Residue-level contacts at the interface:
Residue V418 in the second protein interacts with residue S20 in the first protein (closest heavy-atom distance 3.3 Å).
Residue P417 in the second protein contacts residue Q23 in the first protein (closest heavy-atom distance 3.3 Å).
Residue R537 in the second protein is in contact with residue P114 in the first protein (closest heavy-atom distance 3.7 Å).
Residue P542 in the second protein interacts with residue E121 in the first protein (closest heavy-atom distance 3.6 Å).
Residue P463 in the second protein interacts with residue W342 in the first protein (closest heavy-atom distance 3.2 Å).
Residue W576 in the second protein interacts with residue P177 in the first protein (closest heavy-atom distance 3.3 Å).
Residue W576 in the second protein is in contact with residue W122 in the first protein (closest heavy-atom distance 3.4 Å).
Residue Q387 in the second protein contacts residue Q29 in the first protein (closest heavy-atom distance 3.4 Å).
Residue Q419 in the second protein contacts residue Q338 in the first protein (closest heavy-atom distance 3.4 Å).
Residue P417 in the second protein contacts residue Q341 in the first protein (closest heavy-atom distance 3.7 Å).
Residue R537 in the second protein contacts residue H348 in the first protein (closest heavy-atom distance 3.2 Å).
Residue W576 in the second protein contacts residue F133 in the first protein (closest heavy-atom distance 3.7 Å).
Residue E466 in the second protein is in contact with residue P347 in the first protein (closest heavy-atom distance 3.7 Å).
Residue K544 in the second protein interacts with residue A124 in the first protein (closest heavy-atom distance 3.4 Å).
Residue P417 in the second protein contacts residue S20 in the first protein (closest heavy-atom distance 3.6 Å).
Residue Q387 in the second protein contacts residue R316 in the first protein (closest heavy-atom distance 3.6 Å).
Residue R541 in the second protein interacts with residue Y117 in the first protein (closest heavy-atom distance 3.6 Å).
Residue W576 in the second protein interacts with residue E175 in the first protein (closest heavy-atom distance 3.1 Å).
Residue A582 in the second protein contacts residue L258 in the first protein (closest heavy-atom distance 3.8 Å).
Residue R533 in the second protein is in contact with residue H348 in the first protein (closest heavy-atom distance 3.8 Å).
Residue V579 in the second protein contacts residue V134 in the first protein (closest heavy-atom distance 3.8 Å).
Residue V574 in the second protein contacts residue F172 in the first protein (closest heavy-atom distance 3.6 Å).
Residue Q419 in the second protein contacts residue T334 in the first protein (closest heavy-atom distance 3.7 Å).
Residue G415 in the second protein is in contact with residue Q23 in the first protein (closest heavy-atom distance 2.7 Å).
Residue S540 in the second protein interacts with residue T108 in the first protein (closest heavy-atom distance 3.3 Å).
Residue K544 in the second protein contacts residue E121 in the first protein (closest heavy-atom distance 3.4 Å).
Residue D391 in the second protein contacts residue Q22 in the first protein (closest heavy-atom distance 3.5 Å).
Residue T414 in the second protein contacts residue Q23 in the first protein (closest heavy-atom distance 3.3 Å).
Residue E416 in the second protein is in contact with residue Q341 in the first protein (closest heavy-atom distance 3.5 Å).
Residue R533 in the second protein contacts residue P347 in the first protein (closest heavy-atom distance 3.4 Å).
Residue W576 in the second protein is in contact with residue H137 in the first protein (closest heavy-atom distance 3.6 Å).
Residue P577 in the second protein interacts with residue A126 in the first protein (closest heavy-atom distance 3.7 Å).
Residue P577 in the second protein interacts with residue R127 in the first protein (closest heavy-atom distance 3.5 Å).
Residue T464 in the second protein is in contact with residue Q341 in the first protein (closest heavy-atom distance 3.3 Å).
Residue T464 in the second protein contacts residue W342 in the first protein (closest heavy-atom distance 3.3 Å).
Residue R413 in the second protein is in contact with residue Q23 in the first protein (closest heavy-atom distance 3.2 Å).
Residue Q420 in the second protein interacts with residue Y17 in the first protein (closest heavy-atom distance 2.4 Å).
Residue E416 in the second protein interacts with residue Q23 in the first protein (closest heavy-atom distance 3.6 Å).
Residue V418 in the second protein is in contact with residue Y17 in the first protein (closest heavy-atom distance 3.4 Å).
Residue K544 in the second protein is in contact with residue N120 in the first protein (closest heavy-atom distance 2.8 Å).
Residue D391 in the second protein contacts residue R316 in the first protein (closest heavy-atom distance 2.8 Å).
Residue R575 in the second protein is in contact with residue V123 in the first protein (closest heavy-atom distance 3.4 Å).
Residue W545 in the second protein interacts with residue N120 in the first protein (closest heavy-atom distance 3.5 Å).
Residue P463 in the second protein interacts with residue Q341 in the first protein (closest heavy-atom distance 3.4 Å).
Residue R537 in the second protein is in contact with residue S109 in the first protein (closest heavy-atom distance 3.1 Å).
Residue R575 in the second protein contacts residue P177 in the first protein (closest heavy-atom distance 3.6 Å).
Residue E466 in the second protein interacts with residue W342 in the first protein (closest heavy-atom distance 3.7 Å).
Residue Q420 in the second protein is in contact with residue V330 in the first protein (closest heavy-atom distance 3.4 Å).
Residue W576 in the second protein is in contact with residue A126 in the first protein (closest heavy-atom distance 3.7 Å).
Residue E548 in the second protein interacts with residue R127 in the first protein (closest heavy-atom distance 3.5 Å).
Residue R537 in the second protein contacts residue D112 in the first protein (closest heavy-atom distance 3.0 Å).
Residue R537 in the second protein interacts with residue F113 in the first protein (closest heavy-atom distance 3.7 Å).
Residue T464 in the second protein is in contact with residue N345 in the first protein (closest heavy-atom distance 3.7 Å).
Residue Q420 in the second protein is in contact with residue T334 in the first protein (closest heavy-atom distance 3.4 Å).
Residue E393 in the second protein is in contact with residue V2 in the first protein (closest heavy-atom distance 3.4 Å).
Residue P577 in the second protein interacts with residue F133 in the first protein (closest heavy-atom distance 3.5 Å).
Residue D578 in the second protein interacts with residue P177 in the first protein (closest heavy-atom distance 3.2 Å).
Residue N465 in the second protein is in contact with residue W342 in the first protein (closest heavy-atom distance 3.7 Å).
Residue W576 in the second protein is in contact with residue F172 in the first protein (closest heavy-atom distance 2.8 Å).
Residue Q475 in the second protein interacts with residue F16 in the first protein (closest heavy-atom distance 3.5 Å).

Sequence of the second protein:
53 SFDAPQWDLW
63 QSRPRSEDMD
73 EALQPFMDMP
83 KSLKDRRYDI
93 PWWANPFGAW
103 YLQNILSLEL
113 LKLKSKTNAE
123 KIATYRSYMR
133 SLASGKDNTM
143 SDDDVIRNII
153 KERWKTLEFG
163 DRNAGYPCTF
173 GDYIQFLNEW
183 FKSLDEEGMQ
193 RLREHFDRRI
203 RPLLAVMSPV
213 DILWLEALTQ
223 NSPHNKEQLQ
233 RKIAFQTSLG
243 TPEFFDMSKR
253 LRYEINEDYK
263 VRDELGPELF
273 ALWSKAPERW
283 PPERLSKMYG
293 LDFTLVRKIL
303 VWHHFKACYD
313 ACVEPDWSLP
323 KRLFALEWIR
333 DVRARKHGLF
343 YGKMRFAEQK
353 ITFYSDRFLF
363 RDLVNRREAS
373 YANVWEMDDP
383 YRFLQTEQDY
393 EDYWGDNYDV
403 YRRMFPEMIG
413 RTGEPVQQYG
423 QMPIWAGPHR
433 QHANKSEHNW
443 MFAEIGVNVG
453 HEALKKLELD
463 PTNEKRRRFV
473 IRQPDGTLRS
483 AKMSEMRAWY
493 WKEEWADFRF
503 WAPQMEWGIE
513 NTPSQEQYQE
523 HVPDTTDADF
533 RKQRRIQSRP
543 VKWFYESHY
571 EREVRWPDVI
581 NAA

This data describes a binding interaction between two proteins.

Sequence of the first protein:
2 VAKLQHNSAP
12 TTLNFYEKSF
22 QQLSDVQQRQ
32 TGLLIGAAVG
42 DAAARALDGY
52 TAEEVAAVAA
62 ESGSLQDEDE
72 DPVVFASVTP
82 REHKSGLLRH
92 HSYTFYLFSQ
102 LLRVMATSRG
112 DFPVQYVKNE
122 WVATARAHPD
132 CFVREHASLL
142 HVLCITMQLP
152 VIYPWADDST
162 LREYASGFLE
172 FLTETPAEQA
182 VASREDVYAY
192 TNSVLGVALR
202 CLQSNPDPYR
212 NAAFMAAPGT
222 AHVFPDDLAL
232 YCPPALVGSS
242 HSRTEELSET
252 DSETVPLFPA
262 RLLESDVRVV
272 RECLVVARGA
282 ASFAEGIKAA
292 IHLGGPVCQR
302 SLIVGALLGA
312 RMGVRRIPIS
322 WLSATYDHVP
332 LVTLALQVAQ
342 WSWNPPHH